Sequence of chain A:
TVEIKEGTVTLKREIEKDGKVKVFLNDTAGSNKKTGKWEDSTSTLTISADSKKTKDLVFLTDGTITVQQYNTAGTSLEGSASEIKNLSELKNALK

Contacts between the two chains:
Residue S93 in chain B interacts with residue N71 in chain A (closest heavy-atom distance 4.0 Å).
Residue W32 in chain B is in contact with residue T75 in chain A (closest heavy-atom distance 3.5 Å).
Residue G91 in chain B interacts with residue A73 in chain A (closest heavy-atom distance 4.3 Å).
Residue F94 in chain B is in contact with residue K52 in chain A (closest heavy-atom distance 4.5 Å).
Residue Q92 in chain B is in contact with residue N71 in chain A (closest heavy-atom distance 3.3 Å).
Residue Q92 in chain B interacts with residue S76 in chain A (closest heavy-atom distance 3.6 Å).
Residue W32 in chain B contacts residue K53 in chain A (closest heavy-atom distance 4.8 Å).
Residue Q92 in chain B interacts with residue T75 in chain A (closest heavy-atom distance 2.6 Å).
Residue Q92 in chain B contacts residue A73 in chain A (closest heavy-atom distance 3.8 Å).
Residue S93 in chain B interacts with residue A73 in chain A (closest heavy-atom distance 3.7 Å).
Residue S93 in chain B contacts residue T75 in chain A (closest heavy-atom distance 4.7 Å).
Residue F94 in chain B interacts with residue A73 in chain A (closest heavy-atom distance 3.9 Å).
Residue G91 in chain B is in contact with residue T75 in chain A (closest heavy-atom distance 3.4 Å).
Residue F94 in chain B contacts residue T72 in chain A (closest heavy-atom distance 3.3 Å).

Sequence of chain B:
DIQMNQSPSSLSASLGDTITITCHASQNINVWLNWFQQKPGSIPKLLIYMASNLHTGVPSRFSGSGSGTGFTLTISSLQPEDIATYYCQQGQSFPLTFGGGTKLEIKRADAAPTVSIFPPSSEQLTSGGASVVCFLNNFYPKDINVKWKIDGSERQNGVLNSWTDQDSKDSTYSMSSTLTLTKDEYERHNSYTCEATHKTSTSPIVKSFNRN

The following describes two proteins that form a bound complex.